Sequence of the second protein:
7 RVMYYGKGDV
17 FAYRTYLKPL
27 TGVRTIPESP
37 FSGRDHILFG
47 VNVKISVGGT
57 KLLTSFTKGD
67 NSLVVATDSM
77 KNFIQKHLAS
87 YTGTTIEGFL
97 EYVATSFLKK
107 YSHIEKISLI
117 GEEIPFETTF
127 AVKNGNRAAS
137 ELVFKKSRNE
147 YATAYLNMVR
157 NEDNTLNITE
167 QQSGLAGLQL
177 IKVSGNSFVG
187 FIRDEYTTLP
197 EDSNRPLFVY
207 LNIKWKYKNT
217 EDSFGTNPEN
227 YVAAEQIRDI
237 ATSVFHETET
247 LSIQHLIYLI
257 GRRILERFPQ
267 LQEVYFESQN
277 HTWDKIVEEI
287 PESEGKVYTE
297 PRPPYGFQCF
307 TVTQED

The following describes two proteins that form a bound complex.

Residue-level contacts at the interface:
Residue P300 in the second protein contacts residue G14 in the first protein (closest heavy-atom distance 3.2 Å).
Residue E191 in the second protein is in contact with residue K82 in the first protein (closest heavy-atom distance 3.1 Å).
Residue Y254 in the second protein interacts with residue F62 in the first protein (closest heavy-atom distance 3.2 Å).
Residue F303 in the second protein interacts with residue I51 in the first protein (closest heavy-atom distance 3.2 Å).
Residue Y301 in the second protein is in contact with residue G14 in the first protein (closest heavy-atom distance 2.9 Å).
Residue Y10 in the second protein contacts residue C305 in the first protein (closest heavy-atom distance 2.8 Å).
Residue F303 in the second protein contacts residue Y11 in the first protein (closest heavy-atom distance 3.2 Å).
Residue Y301 in the second protein is in contact with residue K13 in the first protein (closest heavy-atom distance 3.5 Å).
Residue E191 in the second protein interacts with residue K106 in the first protein (closest heavy-atom distance 2.7 Å).
Residue S75 in the second protein interacts with residue T193 in the first protein (closest heavy-atom distance 3.3 Å).
Residue F303 in the second protein contacts residue K13 in the first protein (closest heavy-atom distance 3.4 Å).
Residue N67 in the second protein interacts with residue V185 in the first protein (closest heavy-atom distance 3.0 Å).
Residue Q250 in the second protein interacts with residue S61 in the first protein (closest heavy-atom distance 3.5 Å).
Residue F62 in the second protein interacts with residue Y254 in the first protein (closest heavy-atom distance 3.3 Å).
Residue Y192 in the second protein contacts residue N78 in the first protein (closest heavy-atom distance 3.1 Å).
Residue K13 in the second protein interacts with residue F303 in the first protein (closest heavy-atom distance 3.3 Å).
Residue D15 in the second protein contacts residue Y301 in the first protein (closest heavy-atom distance 3.4 Å).
Residue T307 in the second protein is in contact with residue V8 in the first protein (closest heavy-atom distance 3.1 Å).
Residue Q250 in the second protein is in contact with residue Y11 in the first protein (closest heavy-atom distance 3.4 Å).
Residue C305 in the second protein contacts residue M9 in the first protein (closest heavy-atom distance 3.4 Å).
Residue H83 in the second protein interacts with residue Y192 in the first protein (closest heavy-atom distance 3.3 Å).
Residue G14 in the second protein is in contact with residue P300 in the first protein (closest heavy-atom distance 3.3 Å).
Residue N78 in the second protein contacts residue Y192 in the first protein (closest heavy-atom distance 2.8 Å).
Residue G12 in the second protein interacts with residue G302 in the first protein (closest heavy-atom distance 3.4 Å).
Residue L247 in the second protein is in contact with residue N67 in the first protein (closest heavy-atom distance 3.1 Å).
Residue Y11 in the second protein contacts residue F303 in the first protein (closest heavy-atom distance 3.3 Å).
Residue F62 in the second protein interacts with residue Q250 in the first protein (closest heavy-atom distance 3.3 Å).
Residue Y11 in the second protein interacts with residue Q250 in the first protein (closest heavy-atom distance 3.4 Å).
Residue Y107 in the second protein contacts residue D190 in the first protein (closest heavy-atom distance 2.5 Å).
Residue D15 in the second protein interacts with residue P300 in the first protein (closest heavy-atom distance 3.4 Å).
Residue G12 in the second protein is in contact with residue F303 in the first protein (closest heavy-atom distance 2.9 Å).
Residue Q250 in the second protein contacts residue F62 in the first protein (closest heavy-atom distance 3.4 Å).
Residue G186 in the second protein interacts with residue N67 in the first protein (closest heavy-atom distance 3.1 Å).
Residue T307 in the second protein interacts with residue R7 in the first protein (closest heavy-atom distance 3.0 Å).
Residue V185 in the second protein interacts with residue N67 in the first protein (closest heavy-atom distance 3.1 Å).
Residue G302 in the second protein interacts with residue G12 in the first protein (closest heavy-atom distance 3.4 Å).
Residue I51 in the second protein interacts with residue F303 in the first protein (closest heavy-atom distance 3.2 Å).
Residue C305 in the second protein contacts residue Y10 in the first protein (closest heavy-atom distance 2.7 Å).
Residue N67 in the second protein is in contact with residue L247 in the first protein (closest heavy-atom distance 3.2 Å).
Residue D190 in the second protein is in contact with residue Y107 in the first protein (closest heavy-atom distance 2.6 Å).
Residue V8 in the second protein contacts residue T307 in the first protein (closest heavy-atom distance 3.1 Å).
Residue F79 in the second protein interacts with residue Y192 in the first protein (closest heavy-atom distance 3.4 Å).
Residue N78 in the second protein is in contact with residue T194 in the first protein (closest heavy-atom distance 3.0 Å).
Residue F306 in the second protein is in contact with residue V8 in the first protein (closest heavy-atom distance 3.4 Å).
Residue F187 in the second protein is in contact with residue N67 in the first protein (closest heavy-atom distance 3.2 Å).
Residue F303 in the second protein interacts with residue G12 in the first protein (closest heavy-atom distance 2.8 Å).
Residue N67 in the second protein contacts residue G186 in the first protein (closest heavy-atom distance 3.2 Å).
Residue K82 in the second protein is in contact with residue E191 in the first protein (closest heavy-atom distance 3.2 Å).
Residue I188 in the second protein contacts residue V70 in the first protein (closest heavy-atom distance 3.1 Å).
Residue G14 in the second protein is in contact with residue Y301 in the first protein (closest heavy-atom distance 2.9 Å).
Residue Y192 in the second protein contacts residue S75 in the first protein (closest heavy-atom distance 3.4 Å).
Residue D312 in the second protein interacts with residue R7 in the first protein (closest heavy-atom distance 2.8 Å).
Residue V70 in the second protein interacts with residue I188 in the first protein (closest heavy-atom distance 3.1 Å).
Residue T194 in the second protein interacts with residue N78 in the first protein (closest heavy-atom distance 2.8 Å).
Residue Q304 in the second protein contacts residue Y10 in the first protein (closest heavy-atom distance 3.4 Å).
Residue I188 in the second protein interacts with residue S68 in the first protein (closest heavy-atom distance 3.2 Å).
Residue T194 in the second protein interacts with residue D74 in the first protein (closest heavy-atom distance 3.4 Å).
Residue N67 in the second protein is in contact with residue F187 in the first protein (closest heavy-atom distance 3.4 Å).
Residue K106 in the second protein contacts residue E191 in the first protein (closest heavy-atom distance 2.8 Å).
Residue R7 in the second protein contacts residue T307 in the first protein (closest heavy-atom distance 3.3 Å).

Sequence of the first protein:
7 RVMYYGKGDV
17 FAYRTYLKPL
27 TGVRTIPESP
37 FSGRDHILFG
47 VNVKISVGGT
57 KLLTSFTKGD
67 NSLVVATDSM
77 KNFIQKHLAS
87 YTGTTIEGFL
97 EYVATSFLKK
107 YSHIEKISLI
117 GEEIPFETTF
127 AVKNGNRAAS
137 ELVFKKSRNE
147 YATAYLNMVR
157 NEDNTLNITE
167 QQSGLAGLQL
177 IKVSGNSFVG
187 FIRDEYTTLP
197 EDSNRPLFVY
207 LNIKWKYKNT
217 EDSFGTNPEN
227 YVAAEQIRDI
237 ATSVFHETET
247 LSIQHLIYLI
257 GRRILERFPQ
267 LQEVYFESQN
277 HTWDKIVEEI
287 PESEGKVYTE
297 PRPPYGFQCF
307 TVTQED